Sequence of the second protein:
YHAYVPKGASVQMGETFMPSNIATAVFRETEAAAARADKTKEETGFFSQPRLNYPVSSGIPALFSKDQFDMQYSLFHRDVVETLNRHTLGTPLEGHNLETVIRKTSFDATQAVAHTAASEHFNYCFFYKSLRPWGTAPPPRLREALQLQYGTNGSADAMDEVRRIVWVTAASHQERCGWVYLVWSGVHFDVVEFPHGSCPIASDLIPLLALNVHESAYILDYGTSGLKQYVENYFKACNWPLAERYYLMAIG

Interface contacts:
Residue S1279 in the first protein is in contact with residue E152 in the second protein (closest heavy-atom distance 3.2 Å).
Residue R1068 in the first protein is in contact with residue G143 in the second protein (closest heavy-atom distance 3.6 Å).
Residue P1139 in the first protein contacts residue P69 in the second protein (closest heavy-atom distance 3.6 Å).
Residue G1157 in the first protein is in contact with residue W142 in the second protein (closest heavy-atom distance 3.7 Å).
Residue M1163 in the first protein interacts with residue Y62 in the second protein (closest heavy-atom distance 3.5 Å).
Residue R1068 in the first protein is in contact with residue A145 in the second protein (closest heavy-atom distance 3.4 Å).
Residue L1060 in the first protein interacts with residue N61 in the second protein (closest heavy-atom distance 3.6 Å).
Residue P1135 in the first protein contacts residue N241 in the second protein (closest heavy-atom distance 3.9 Å).
Residue P1139 in the first protein is in contact with residue G67 in the second protein (closest heavy-atom distance 3.9 Å).
Residue G1037 in the first protein contacts residue H10 in the second protein (closest heavy-atom distance 3.8 Å).
Residue H1036 in the first protein contacts residue H10 in the second protein (closest heavy-atom distance 4.0 Å).
Residue A1052 in the first protein is in contact with residue R59 in the second protein (closest heavy-atom distance 3.8 Å).
Residue R1068 in the first protein is in contact with residue W142 in the second protein (closest heavy-atom distance 2.8 Å).
Residue I1134 in the first protein contacts residue A70 in the second protein (closest heavy-atom distance 3.5 Å).
Residue A1129 in the first protein contacts residue K244 in the second protein (closest heavy-atom distance 3.3 Å).
Residue S1180 in the first protein contacts residue P148 in the second protein (closest heavy-atom distance 3.2 Å).
Residue R1056 in the first protein interacts with residue N61 in the second protein (closest heavy-atom distance 3.3 Å).
Residue R1058 in the first protein is in contact with residue R253 in the second protein (closest heavy-atom distance 2.3 Å).
Residue F1130 in the first protein is in contact with residue K244 in the second protein (closest heavy-atom distance 3.1 Å).
Residue P1139 in the first protein is in contact with residue S66 in the second protein (closest heavy-atom distance 4.0 Å).
Residue P1139 in the first protein interacts with residue I68 in the second protein (closest heavy-atom distance 4.1 Å).
Residue N1137 in the first protein is in contact with residue S73 in the second protein (closest heavy-atom distance 3.5 Å).
Residue K1140 in the first protein contacts residue W142 in the second protein (closest heavy-atom distance 3.1 Å).
Residue A1138 in the first protein interacts with residue F72 in the second protein (closest heavy-atom distance 3.1 Å).
Residue M1163 in the first protein is in contact with residue W142 in the second protein (closest heavy-atom distance 3.7 Å).
Residue G1061 in the first protein is in contact with residue R140 in the second protein (closest heavy-atom distance 2.6 Å).
Residue I1134 in the first protein interacts with residue N241 in the second protein (closest heavy-atom distance 3.8 Å).
Residue R1068 in the first protein interacts with residue T144 in the second protein (closest heavy-atom distance 3.6 Å).
Residue T1162 in the first protein is in contact with residue W142 in the second protein (closest heavy-atom distance 3.1 Å).
Residue A1138 in the first protein contacts residue S73 in the second protein (closest heavy-atom distance 4.0 Å).
Residue P1035 in the first protein contacts residue H10 in the second protein (closest heavy-atom distance 3.7 Å).
Residue G1133 in the first protein interacts with residue Q237 in the second protein (closest heavy-atom distance 3.5 Å).
Residue E1280 in the first protein is in contact with residue R151 in the second protein (closest heavy-atom distance 1.6 Å).
Residue P1135 in the first protein interacts with residue Y230 in the second protein (closest heavy-atom distance 3.5 Å).
Residue S1279 in the first protein is in contact with residue Q155 in the second protein (closest heavy-atom distance 3.6 Å).
Residue R1056 in the first protein interacts with residue R59 in the second protein (closest heavy-atom distance 3.3 Å).
Residue D1059 in the first protein contacts residue N61 in the second protein (closest heavy-atom distance 2.9 Å).
Residue P1135 in the first protein is in contact with residue D229 in the second protein (closest heavy-atom distance 3.8 Å).
Residue G1161 in the first protein interacts with residue W142 in the second protein (closest heavy-atom distance 2.8 Å).
Residue R1056 in the first protein is in contact with residue L60 in the second protein (closest heavy-atom distance 4.0 Å).
Residue Q1179 in the first protein contacts residue P148 in the second protein (closest heavy-atom distance 3.2 Å).
Residue T1278 in the first protein interacts with residue E152 in the second protein (closest heavy-atom distance 0.6 Å).
Residue G1133 in the first protein interacts with residue N241 in the second protein (closest heavy-atom distance 3.4 Å).
Residue P1135 in the first protein contacts residue L71 in the second protein (closest heavy-atom distance 3.4 Å).
Residue T1063 in the first protein interacts with residue R140 in the second protein (closest heavy-atom distance 3.3 Å).
Residue L1060 in the first protein interacts with residue R140 in the second protein (closest heavy-atom distance 2.4 Å).
Residue E1280 in the first protein interacts with residue A164 in the second protein (closest heavy-atom distance 3.9 Å).
Residue E1055 in the first protein interacts with residue K137 in the second protein (closest heavy-atom distance 3.6 Å).
Residue A1065 in the first protein interacts with residue W142 in the second protein (closest heavy-atom distance 3.5 Å).
Residue D1059 in the first protein is in contact with residue K137 in the second protein (closest heavy-atom distance 2.9 Å).
Residue P1139 in the first protein is in contact with residue A70 in the second protein (closest heavy-atom distance 3.0 Å).
Residue Q1179 in the first protein interacts with residue P147 in the second protein (closest heavy-atom distance 3.4 Å).
Residue G1133 in the first protein is in contact with residue K244 in the second protein (closest heavy-atom distance 3.8 Å).
Residue M1163 in the first protein interacts with residue P141 in the second protein (closest heavy-atom distance 3.9 Å).
Residue E1053 in the first protein is in contact with residue R59 in the second protein (closest heavy-atom distance 3.6 Å).
Residue Y1062 in the first protein interacts with residue R140 in the second protein (closest heavy-atom distance 4.0 Å).
Residue E1055 in the first protein contacts residue N61 in the second protein (closest heavy-atom distance 4.0 Å).
Residue D1059 in the first protein is in contact with residue N247 in the second protein (closest heavy-atom distance 3.0 Å).
Residue P1139 in the first protein is in contact with residue F72 in the second protein (closest heavy-atom distance 4.1 Å).
Residue R1068 in the first protein is in contact with residue K244 in the second protein (closest heavy-atom distance 3.4 Å).

The following describes two proteins that form a bound complex.

Sequence of the first protein:
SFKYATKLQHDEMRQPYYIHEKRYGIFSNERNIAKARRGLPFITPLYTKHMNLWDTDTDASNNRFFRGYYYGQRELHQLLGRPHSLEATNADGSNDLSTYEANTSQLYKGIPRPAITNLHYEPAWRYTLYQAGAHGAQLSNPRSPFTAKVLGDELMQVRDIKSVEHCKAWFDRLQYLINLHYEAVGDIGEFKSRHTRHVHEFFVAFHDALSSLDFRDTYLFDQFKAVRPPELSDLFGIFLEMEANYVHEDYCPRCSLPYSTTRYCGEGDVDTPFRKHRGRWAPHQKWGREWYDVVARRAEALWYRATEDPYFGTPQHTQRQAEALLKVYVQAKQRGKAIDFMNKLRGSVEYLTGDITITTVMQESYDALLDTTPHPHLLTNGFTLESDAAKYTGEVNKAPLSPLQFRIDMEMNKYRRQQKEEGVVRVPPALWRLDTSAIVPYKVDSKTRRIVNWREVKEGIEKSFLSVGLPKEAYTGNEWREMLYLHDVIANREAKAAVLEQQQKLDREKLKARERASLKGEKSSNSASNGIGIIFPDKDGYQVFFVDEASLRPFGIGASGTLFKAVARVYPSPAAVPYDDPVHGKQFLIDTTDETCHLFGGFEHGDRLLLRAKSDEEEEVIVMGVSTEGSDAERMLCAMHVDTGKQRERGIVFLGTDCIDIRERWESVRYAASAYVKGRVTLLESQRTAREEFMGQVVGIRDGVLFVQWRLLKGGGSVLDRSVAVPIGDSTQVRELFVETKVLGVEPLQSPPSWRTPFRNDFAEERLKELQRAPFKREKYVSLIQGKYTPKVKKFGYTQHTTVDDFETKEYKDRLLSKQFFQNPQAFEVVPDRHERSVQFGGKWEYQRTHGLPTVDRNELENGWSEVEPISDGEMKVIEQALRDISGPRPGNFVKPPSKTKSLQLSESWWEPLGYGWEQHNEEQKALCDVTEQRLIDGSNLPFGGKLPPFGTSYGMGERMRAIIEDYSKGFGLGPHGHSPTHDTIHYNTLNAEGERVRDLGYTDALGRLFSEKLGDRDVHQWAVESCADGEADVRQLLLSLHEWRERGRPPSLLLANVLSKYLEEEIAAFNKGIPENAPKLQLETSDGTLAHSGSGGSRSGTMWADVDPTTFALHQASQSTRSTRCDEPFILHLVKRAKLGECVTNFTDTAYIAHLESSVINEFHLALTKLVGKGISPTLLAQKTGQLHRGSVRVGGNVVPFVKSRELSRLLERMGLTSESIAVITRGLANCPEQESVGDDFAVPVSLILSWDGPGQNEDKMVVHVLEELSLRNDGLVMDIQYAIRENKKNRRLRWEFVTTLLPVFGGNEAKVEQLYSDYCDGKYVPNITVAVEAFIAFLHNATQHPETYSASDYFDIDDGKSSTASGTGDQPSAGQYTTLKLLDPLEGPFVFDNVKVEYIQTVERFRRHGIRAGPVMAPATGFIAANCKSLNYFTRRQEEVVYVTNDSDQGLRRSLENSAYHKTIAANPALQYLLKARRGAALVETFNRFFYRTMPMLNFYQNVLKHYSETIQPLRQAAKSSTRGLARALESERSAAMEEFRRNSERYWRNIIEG